Residue-level contacts at the interface:
Residue D108 in protein 2 is in contact with residue T209 in protein 1 (closest heavy-atom distance 3.6 Å).
Residue Q107 in protein 2 is in contact with residue Q210 in protein 1 (closest heavy-atom distance 4.3 Å).
Residue S130 in protein 2 contacts residue T214 in protein 1 (closest heavy-atom distance 4.7 Å).
Residue L87 in protein 2 contacts residue E205 in protein 1 (closest heavy-atom distance 4.5 Å).
Residue D108 in protein 2 interacts with residue S213 in protein 1 (closest heavy-atom distance 3.8 Å).
Residue L87 in protein 2 contacts residue T209 in protein 1 (closest heavy-atom distance 3.7 Å).

Sequence of protein 2:
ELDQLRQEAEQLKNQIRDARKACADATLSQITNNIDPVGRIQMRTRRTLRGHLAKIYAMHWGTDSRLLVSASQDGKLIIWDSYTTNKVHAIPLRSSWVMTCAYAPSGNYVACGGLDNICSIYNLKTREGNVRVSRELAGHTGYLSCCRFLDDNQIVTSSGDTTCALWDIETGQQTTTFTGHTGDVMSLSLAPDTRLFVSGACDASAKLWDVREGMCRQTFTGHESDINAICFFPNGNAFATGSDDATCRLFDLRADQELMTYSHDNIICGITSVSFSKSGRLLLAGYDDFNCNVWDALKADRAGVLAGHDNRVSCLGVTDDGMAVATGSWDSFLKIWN

Sequence of protein 1:
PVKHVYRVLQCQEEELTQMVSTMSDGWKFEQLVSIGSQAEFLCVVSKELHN

This data describes a binding interaction between two proteins.